Sequence of protein 2:
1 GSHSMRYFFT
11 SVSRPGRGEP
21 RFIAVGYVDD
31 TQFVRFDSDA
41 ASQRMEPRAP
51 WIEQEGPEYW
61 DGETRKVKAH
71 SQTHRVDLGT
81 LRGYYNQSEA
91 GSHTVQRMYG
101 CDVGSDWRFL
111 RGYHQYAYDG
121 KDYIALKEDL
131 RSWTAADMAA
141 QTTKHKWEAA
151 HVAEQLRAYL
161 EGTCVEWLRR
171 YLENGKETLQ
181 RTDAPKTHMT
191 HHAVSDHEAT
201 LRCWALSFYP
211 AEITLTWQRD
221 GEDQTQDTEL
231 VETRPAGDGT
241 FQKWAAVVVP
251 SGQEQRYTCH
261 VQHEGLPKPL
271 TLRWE

Interface contacts:
Residue K146 in protein 2 interacts with residue I9 in protein 1 (closest heavy-atom distance 4.2 Å).
Residue Y116 in protein 2 contacts residue I9 in protein 1 (closest heavy-atom distance 3.5 Å).
Residue H70 in protein 2 contacts residue L2 in protein 1 (closest heavy-atom distance 4.0 Å).
Residue W147 in protein 2 is in contact with residue K8 in protein 1 (closest heavy-atom distance 2.8 Å).
Residue T73 in protein 2 is in contact with residue I6 in protein 1 (closest heavy-atom distance 2.9 Å).
Residue Q155 in protein 2 contacts residue N3 in protein 1 (closest heavy-atom distance 2.9 Å).
Residue Y59 in protein 2 contacts residue I1 in protein 1 (closest heavy-atom distance 3.4 Å).
Residue D77 in protein 2 interacts with residue I9 in protein 1 (closest heavy-atom distance 3.0 Å).
Residue L156 in protein 2 interacts with residue N3 in protein 1 (closest heavy-atom distance 3.7 Å).
Residue K66 in protein 2 is in contact with residue N3 in protein 1 (closest heavy-atom distance 3.8 Å).
Residue V152 in protein 2 contacts residue T7 in protein 1 (closest heavy-atom distance 3.7 Å).
Residue L81 in protein 2 contacts residue I9 in protein 1 (closest heavy-atom distance 3.6 Å).
Residue M5 in protein 2 is in contact with residue I1 in protein 1 (closest heavy-atom distance 3.9 Å).
Residue T80 in protein 2 contacts residue I9 in protein 1 (closest heavy-atom distance 3.6 Å).
Residue T163 in protein 2 interacts with residue I1 in protein 1 (closest heavy-atom distance 3.6 Å).
Residue R97 in protein 2 is in contact with residue I6 in protein 1 (closest heavy-atom distance 3.5 Å).
Residue Y159 in protein 2 interacts with residue L2 in protein 1 (closest heavy-atom distance 3.6 Å).
Residue H70 in protein 2 interacts with residue I6 in protein 1 (closest heavy-atom distance 3.3 Å).
Residue K66 in protein 2 is in contact with residue I1 in protein 1 (closest heavy-atom distance 3.9 Å).
Residue W147 in protein 2 contacts residue I9 in protein 1 (closest heavy-atom distance 3.5 Å).
Residue W167 in protein 2 is in contact with residue I1 in protein 1 (closest heavy-atom distance 3.3 Å).
Residue Q155 in protein 2 interacts with residue A4 in protein 1 (closest heavy-atom distance 4.8 Å).
Residue V67 in protein 2 contacts residue L2 in protein 1 (closest heavy-atom distance 3.6 Å).
Residue F9 in protein 2 interacts with residue L2 in protein 1 (closest heavy-atom distance 3.6 Å).
Residue Y159 in protein 2 contacts residue N3 in protein 1 (closest heavy-atom distance 3.5 Å).
Residue H70 in protein 2 contacts residue N3 in protein 1 (closest heavy-atom distance 3.1 Å).
Residue Y159 in protein 2 contacts residue I1 in protein 1 (closest heavy-atom distance 2.7 Å).
Residue M45 in protein 2 interacts with residue L2 in protein 1 (closest heavy-atom distance 3.5 Å).
Residue A150 in protein 2 contacts residue T7 in protein 1 (closest heavy-atom distance 5.0 Å).
Residue Y171 in protein 2 is in contact with residue I1 in protein 1 (closest heavy-atom distance 2.9 Å).
Residue E63 in protein 2 contacts residue I1 in protein 1 (closest heavy-atom distance 3.3 Å).
Residue R97 in protein 2 interacts with residue T7 in protein 1 (closest heavy-atom distance 4.8 Å).
Residue Y7 in protein 2 interacts with residue L2 in protein 1 (closest heavy-atom distance 3.5 Å).
Residue K66 in protein 2 contacts residue I6 in protein 1 (closest heavy-atom distance 4.3 Å).
Residue T73 in protein 2 is in contact with residue K8 in protein 1 (closest heavy-atom distance 3.8 Å).
Residue Y99 in protein 2 contacts residue L2 in protein 1 (closest heavy-atom distance 3.4 Å).
Residue A69 in protein 2 is in contact with residue I6 in protein 1 (closest heavy-atom distance 3.9 Å).
Residue T73 in protein 2 interacts with residue T7 in protein 1 (closest heavy-atom distance 4.1 Å).
Residue K66 in protein 2 is in contact with residue L2 in protein 1 (closest heavy-atom distance 2.8 Å).
Residue Y99 in protein 2 is in contact with residue N3 in protein 1 (closest heavy-atom distance 3.0 Å).
Residue E63 in protein 2 interacts with residue L2 in protein 1 (closest heavy-atom distance 2.9 Å).
Residue W147 in protein 2 contacts residue T7 in protein 1 (closest heavy-atom distance 3.6 Å).
Residue Y123 in protein 2 is in contact with residue I9 in protein 1 (closest heavy-atom distance 4.3 Å).
Residue T143 in protein 2 contacts residue I9 in protein 1 (closest heavy-atom distance 2.8 Å).
Residue V76 in protein 2 contacts residue K8 in protein 1 (closest heavy-atom distance 3.9 Å).
Residue Y84 in protein 2 is in contact with residue I9 in protein 1 (closest heavy-atom distance 2.6 Å).
Residue Y7 in protein 2 is in contact with residue I1 in protein 1 (closest heavy-atom distance 3.1 Å).
Residue D77 in protein 2 interacts with residue K8 in protein 1 (closest heavy-atom distance 3.5 Å).
Residue Q155 in protein 2 interacts with residue M5 in protein 1 (closest heavy-atom distance 3.7 Å).
Residue K66 in protein 2 contacts residue A4 in protein 1 (closest heavy-atom distance 4.0 Å).

The following describes two proteins that form a bound complex.

Sequence of protein 1:
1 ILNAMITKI